Interface contacts:
Residue G324 in chain B contacts residue P21 in chain A (closest heavy-atom distance 4.0 Å).
Residue I323 in chain B interacts with residue P21 in chain A (closest heavy-atom distance 3.9 Å).
Residue I323 in chain B contacts residue G54 in chain A (closest heavy-atom distance 4.9 Å).

This data describes a binding interaction between two proteins.

Sequence of chain A:
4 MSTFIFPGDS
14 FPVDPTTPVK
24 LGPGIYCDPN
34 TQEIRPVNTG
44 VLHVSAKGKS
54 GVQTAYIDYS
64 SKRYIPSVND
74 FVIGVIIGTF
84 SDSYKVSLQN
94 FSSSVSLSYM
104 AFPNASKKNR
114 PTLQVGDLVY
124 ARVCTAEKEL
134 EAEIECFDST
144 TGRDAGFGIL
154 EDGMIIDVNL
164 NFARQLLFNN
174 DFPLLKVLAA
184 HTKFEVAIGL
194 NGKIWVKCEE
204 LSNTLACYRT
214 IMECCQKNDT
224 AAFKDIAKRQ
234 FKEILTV

Sequence of chain B:
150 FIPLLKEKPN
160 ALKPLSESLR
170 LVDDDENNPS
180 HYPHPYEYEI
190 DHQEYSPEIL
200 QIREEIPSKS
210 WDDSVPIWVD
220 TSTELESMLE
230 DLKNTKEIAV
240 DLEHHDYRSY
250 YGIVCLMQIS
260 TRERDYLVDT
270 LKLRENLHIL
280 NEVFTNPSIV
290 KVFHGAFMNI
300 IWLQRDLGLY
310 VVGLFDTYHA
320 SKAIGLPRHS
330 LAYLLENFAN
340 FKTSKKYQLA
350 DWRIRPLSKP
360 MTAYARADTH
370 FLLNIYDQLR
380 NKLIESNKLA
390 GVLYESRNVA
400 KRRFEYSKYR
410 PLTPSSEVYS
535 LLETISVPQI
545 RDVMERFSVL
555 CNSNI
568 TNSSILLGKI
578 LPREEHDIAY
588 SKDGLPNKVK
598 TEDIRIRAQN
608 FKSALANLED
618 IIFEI